Interface contacts:
Residue S36 in chain B interacts with residue P131 in chain A (closest heavy-atom distance 3.6 Å).
Residue T33 in chain B is in contact with residue H134 in chain A (closest heavy-atom distance 3.3 Å).
Residue F144 in chain B is in contact with residue L142 in chain A (closest heavy-atom distance 4.1 Å).
Residue L344 in chain B contacts residue I121 in chain A (closest heavy-atom distance 4.1 Å).
Residue P59 in chain B interacts with residue N73 in chain A (closest heavy-atom distance 3.6 Å).
Residue M41 in chain B is in contact with residue L142 in chain A (closest heavy-atom distance 3.6 Å).
Residue L61 in chain B interacts with residue C71 in chain A (closest heavy-atom distance 4.5 Å).
Residue F40 in chain B interacts with residue R132 in chain A (closest heavy-atom distance 3.8 Å).
Residue L344 in chain B is in contact with residue L120 in chain A (closest heavy-atom distance 4.4 Å).
Residue F44 in chain B is in contact with residue I135 in chain A (closest heavy-atom distance 4.0 Å).
Residue G60 in chain B contacts residue I72 in chain A (closest heavy-atom distance 3.1 Å).
Residue G60 in chain B is in contact with residue N73 in chain A (closest heavy-atom distance 4.7 Å).
Residue L61 in chain B contacts residue I72 in chain A (closest heavy-atom distance 3.4 Å).
Residue I55 in chain B contacts residue G153 in chain A (closest heavy-atom distance 3.8 Å).
Residue S37 in chain B interacts with residue H134 in chain A (closest heavy-atom distance 4.3 Å).
Residue L61 in chain B contacts residue I155 in chain A (closest heavy-atom distance 4.7 Å).
Residue F40 in chain B is in contact with residue I135 in chain A (closest heavy-atom distance 3.8 Å).
Residue I348 in chain B is in contact with residue I121 in chain A (closest heavy-atom distance 4.3 Å).
Residue I348 in chain B contacts residue L120 in chain A (closest heavy-atom distance 4.7 Å).
Residue T33 in chain B interacts with residue D130 in chain A (closest heavy-atom distance 4.7 Å).
Residue C32 in chain B interacts with residue P131 in chain A (closest heavy-atom distance 4.4 Å).
Residue L61 in chain B interacts with residue F70 in chain A (closest heavy-atom distance 3.8 Å).
Residue S37 in chain B contacts residue I135 in chain A (closest heavy-atom distance 4.8 Å).
Residue S349 in chain B contacts residue P131 in chain A (closest heavy-atom distance 5.0 Å).
Residue L61 in chain B is in contact with residue I157 in chain A (closest heavy-atom distance 4.8 Å).
Residue L61 in chain B is in contact with residue P69 in chain A (closest heavy-atom distance 3.6 Å).
Residue M41 in chain B contacts residue I135 in chain A (closest heavy-atom distance 4.2 Å).
Residue T33 in chain B interacts with residue P131 in chain A (closest heavy-atom distance 3.3 Å).
Residue V48 in chain B interacts with residue I146 in chain A (closest heavy-atom distance 4.7 Å).
Residue P59 in chain B contacts residue P158 in chain A (closest heavy-atom distance 3.6 Å).
Residue L47 in chain B contacts residue L117 in chain A (closest heavy-atom distance 3.6 Å).
Residue L341 in chain B contacts residue L120 in chain A (closest heavy-atom distance 4.2 Å).
Residue F44 in chain B interacts with residue I121 in chain A (closest heavy-atom distance 3.8 Å).
Residue M41 in chain B contacts residue F139 in chain A (closest heavy-atom distance 3.4 Å).
Residue F44 in chain B is in contact with residue L117 in chain A (closest heavy-atom distance 4.1 Å).
Residue S37 in chain B interacts with residue F139 in chain A (closest heavy-atom distance 4.8 Å).
Residue L61 in chain B interacts with residue M68 in chain A (closest heavy-atom distance 4.8 Å).
Residue F44 in chain B is in contact with residue M118 in chain A (closest heavy-atom distance 4.8 Å).
Residue W140 in chain B is in contact with residue F139 in chain A (closest heavy-atom distance 4.7 Å).
Residue I55 in chain B contacts residue F156 in chain A (closest heavy-atom distance 3.6 Å).
Residue I348 in chain B contacts residue R132 in chain A (closest heavy-atom distance 3.8 Å).
Residue L61 in chain B interacts with residue F156 in chain A (closest heavy-atom distance 3.1 Å).
Residue F44 in chain B interacts with residue L142 in chain A (closest heavy-atom distance 3.8 Å).
Residue L344 in chain B interacts with residue L117 in chain A (closest heavy-atom distance 5.0 Å).
Residue L340 in chain B interacts with residue L117 in chain A (closest heavy-atom distance 4.5 Å).
Residue F44 in chain B interacts with residue I146 in chain A (closest heavy-atom distance 4.2 Å).
Residue F40 in chain B interacts with residue I121 in chain A (closest heavy-atom distance 4.2 Å).
Residue L61 in chain B interacts with residue N73 in chain A (closest heavy-atom distance 4.1 Å).
Residue S58 in chain B is in contact with residue F156 in chain A (closest heavy-atom distance 4.3 Å).
Residue Q62 in chain B is in contact with residue F156 in chain A (closest heavy-atom distance 3.8 Å).
Residue S36 in chain B contacts residue R132 in chain A (closest heavy-atom distance 4.9 Å).

Sequence of chain B:
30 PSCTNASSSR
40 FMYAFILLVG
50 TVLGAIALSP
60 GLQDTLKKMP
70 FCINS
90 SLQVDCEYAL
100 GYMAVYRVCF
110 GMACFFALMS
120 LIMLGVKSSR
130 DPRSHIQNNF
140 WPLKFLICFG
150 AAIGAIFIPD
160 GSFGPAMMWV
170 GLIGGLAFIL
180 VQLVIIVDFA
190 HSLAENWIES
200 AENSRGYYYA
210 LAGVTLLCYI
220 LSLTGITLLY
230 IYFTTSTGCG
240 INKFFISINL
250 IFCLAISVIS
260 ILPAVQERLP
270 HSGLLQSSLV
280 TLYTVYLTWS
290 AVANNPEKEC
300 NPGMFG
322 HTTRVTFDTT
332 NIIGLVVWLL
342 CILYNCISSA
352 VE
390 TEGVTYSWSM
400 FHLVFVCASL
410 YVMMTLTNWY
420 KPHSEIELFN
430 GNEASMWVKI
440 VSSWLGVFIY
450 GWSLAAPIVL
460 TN

Sequence of chain A:
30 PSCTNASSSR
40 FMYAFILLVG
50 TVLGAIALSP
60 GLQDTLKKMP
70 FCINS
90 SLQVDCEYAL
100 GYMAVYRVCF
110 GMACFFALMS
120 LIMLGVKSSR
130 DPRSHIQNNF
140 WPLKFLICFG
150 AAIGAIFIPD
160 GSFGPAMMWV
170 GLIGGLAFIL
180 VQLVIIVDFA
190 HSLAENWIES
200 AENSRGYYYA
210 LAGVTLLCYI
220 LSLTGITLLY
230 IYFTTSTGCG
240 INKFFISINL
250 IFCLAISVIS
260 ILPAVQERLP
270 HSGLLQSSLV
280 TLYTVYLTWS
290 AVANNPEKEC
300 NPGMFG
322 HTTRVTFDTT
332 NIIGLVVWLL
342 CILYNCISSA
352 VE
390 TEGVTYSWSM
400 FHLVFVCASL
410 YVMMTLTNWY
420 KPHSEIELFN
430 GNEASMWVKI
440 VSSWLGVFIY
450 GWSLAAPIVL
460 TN

This data describes a binding interaction between two proteins.